Residue-level contacts at the interface:
Residue F37 in the first protein contacts residue V20 in the second protein (closest heavy-atom distance 2.9 Å).
Residue N39 in the first protein is in contact with residue I18 in the second protein (closest heavy-atom distance 2.8 Å).
Residue V8 in the first protein interacts with residue W36 in the second protein (closest heavy-atom distance 3.3 Å).
Residue K27 in the first protein contacts residue E28 in the second protein (closest heavy-atom distance 2.9 Å).
Residue D38 in the first protein is in contact with residue I18 in the second protein (closest heavy-atom distance 3.1 Å).
Residue I46 in the first protein is in contact with residue E7 in the second protein (closest heavy-atom distance 3.3 Å).
Residue P29 in the first protein interacts with residue E28 in the second protein (closest heavy-atom distance 2.8 Å).
Residue S71 in the first protein interacts with residue L40 in the second protein (closest heavy-atom distance 2.8 Å).
Residue G12 in the first protein interacts with residue Q35 in the second protein (closest heavy-atom distance 3.1 Å).
Residue G12 in the first protein is in contact with residue I32 in the second protein (closest heavy-atom distance 3.3 Å).
Residue M45 in the first protein interacts with residue L10 in the second protein (closest heavy-atom distance 2.7 Å).
Residue N39 in the first protein is in contact with residue T17 in the second protein (closest heavy-atom distance 3.1 Å).
Residue A13 in the first protein interacts with residue E34 in the second protein (closest heavy-atom distance 2.5 Å).
Residue M45 in the first protein is in contact with residue P11 in the second protein (closest heavy-atom distance 2.8 Å).
Residue T35 in the first protein contacts residue T26 in the second protein (closest heavy-atom distance 2.8 Å).
Residue V33 in the first protein interacts with residue V25 in the second protein (closest heavy-atom distance 3.2 Å).
Residue A13 in the first protein contacts residue P33 in the second protein (closest heavy-atom distance 3.0 Å).
Residue L19 in the first protein is in contact with residue F29 in the second protein (closest heavy-atom distance 3.1 Å).
Residue L70 in the first protein contacts residue L39 in the second protein (closest heavy-atom distance 3.1 Å).
Residue T43 in the first protein interacts with residue D13 in the second protein (closest heavy-atom distance 2.6 Å).
Residue T35 in the first protein interacts with residue V20 in the second protein (closest heavy-atom distance 3.2 Å).
Residue I21 in the first protein is in contact with residue G27 in the second protein (closest heavy-atom distance 2.9 Å).
Residue V33 in the first protein interacts with residue A24 in the second protein (closest heavy-atom distance 3.2 Å).
Residue C18 in the first protein contacts residue T26 in the second protein (closest heavy-atom distance 2.5 Å).
Residue N26 in the first protein interacts with residue G27 in the second protein (closest heavy-atom distance 2.7 Å).
Residue V42 in the first protein contacts residue E15 in the second protein (closest heavy-atom distance 2.9 Å).
Residue E49 in the first protein interacts with residue E4 in the second protein (closest heavy-atom distance 2.6 Å).
Residue Y40 in the first protein is in contact with residue D13 in the second protein (closest heavy-atom distance 2.6 Å).
Residue G12 in the first protein interacts with residue P33 in the second protein (closest heavy-atom distance 2.9 Å).
Residue Y64 in the first protein is in contact with residue G21 in the second protein (closest heavy-atom distance 2.4 Å).
Residue F28 in the first protein interacts with residue F29 in the second protein (closest heavy-atom distance 3.1 Å).
Residue V42 in the first protein is in contact with residue D13 in the second protein (closest heavy-atom distance 2.8 Å).
Residue P34 in the first protein contacts residue T26 in the second protein (closest heavy-atom distance 3.0 Å).
Residue D38 in the first protein contacts residue T17 in the second protein (closest heavy-atom distance 2.9 Å).
Residue E31 in the first protein contacts residue A24 in the second protein (closest heavy-atom distance 2.8 Å).
Residue T35 in the first protein contacts residue H19 in the second protein (closest heavy-atom distance 2.3 Å).
Residue E49 in the first protein is in contact with residue S2 in the second protein (closest heavy-atom distance 2.5 Å).
Residue F28 in the first protein is in contact with residue E28 in the second protein (closest heavy-atom distance 2.6 Å).
Residue D38 in the first protein contacts residue H19 in the second protein (closest heavy-atom distance 2.7 Å).
Residue V8 in the first protein contacts residue Q35 in the second protein (closest heavy-atom distance 2.7 Å).
Residue F37 in the first protein contacts residue H19 in the second protein (closest heavy-atom distance 3.1 Å).
Residue G15 in the first protein interacts with residue W36 in the second protein (closest heavy-atom distance 3.1 Å).
Residue V36 in the first protein contacts residue V25 in the second protein (closest heavy-atom distance 2.8 Å).
Residue I46 in the first protein is in contact with residue S9 in the second protein (closest heavy-atom distance 3.1 Å).
Residue N39 in the first protein is in contact with residue H16 in the second protein (closest heavy-atom distance 2.7 Å).
Residue I21 in the first protein is in contact with residue T26 in the second protein (closest heavy-atom distance 3.3 Å).
Residue T58 in the first protein interacts with residue W36 in the second protein (closest heavy-atom distance 2.9 Å).
Residue G10 in the first protein interacts with residue Q35 in the second protein (closest heavy-atom distance 3.1 Å).
Residue G47 in the first protein interacts with residue S9 in the second protein (closest heavy-atom distance 2.3 Å).
Residue V36 in the first protein interacts with residue G21 in the second protein (closest heavy-atom distance 3.1 Å).
Residue Y40 in the first protein is in contact with residue H16 in the second protein (closest heavy-atom distance 3.1 Å).
Residue V14 in the first protein interacts with residue T30 in the second protein (closest heavy-atom distance 3.1 Å).
Residue V36 in the first protein interacts with residue V20 in the second protein (closest heavy-atom distance 3.0 Å).
Residue K27 in the first protein interacts with residue G27 in the second protein (closest heavy-atom distance 2.2 Å).
Residue A59 in the first protein contacts residue V20 in the second protein (closest heavy-atom distance 2.7 Å).
Residue L70 in the first protein is in contact with residue W36 in the second protein (closest heavy-atom distance 2.8 Å).
Residue E62 in the first protein interacts with residue V20 in the second protein (closest heavy-atom distance 3.1 Å).
Residue V14 in the first protein contacts residue F29 in the second protein (closest heavy-atom distance 3.2 Å).
Residue F37 in the first protein is in contact with residue I18 in the second protein (closest heavy-atom distance 2.2 Å).
Residue V42 in the first protein interacts with residue F14 in the second protein (closest heavy-atom distance 2.8 Å).

Sequence of the first protein:
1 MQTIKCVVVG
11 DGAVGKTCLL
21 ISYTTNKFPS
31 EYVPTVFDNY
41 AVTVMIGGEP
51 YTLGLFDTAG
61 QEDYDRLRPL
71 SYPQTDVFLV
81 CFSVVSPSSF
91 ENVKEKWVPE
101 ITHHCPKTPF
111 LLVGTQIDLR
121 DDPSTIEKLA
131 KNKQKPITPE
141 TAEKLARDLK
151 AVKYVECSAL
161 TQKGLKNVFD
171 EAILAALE

These two protein chains interact to form a complex.

Sequence of the second protein:
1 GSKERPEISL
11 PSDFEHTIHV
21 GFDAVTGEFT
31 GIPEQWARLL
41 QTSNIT